Sequence of chain A:
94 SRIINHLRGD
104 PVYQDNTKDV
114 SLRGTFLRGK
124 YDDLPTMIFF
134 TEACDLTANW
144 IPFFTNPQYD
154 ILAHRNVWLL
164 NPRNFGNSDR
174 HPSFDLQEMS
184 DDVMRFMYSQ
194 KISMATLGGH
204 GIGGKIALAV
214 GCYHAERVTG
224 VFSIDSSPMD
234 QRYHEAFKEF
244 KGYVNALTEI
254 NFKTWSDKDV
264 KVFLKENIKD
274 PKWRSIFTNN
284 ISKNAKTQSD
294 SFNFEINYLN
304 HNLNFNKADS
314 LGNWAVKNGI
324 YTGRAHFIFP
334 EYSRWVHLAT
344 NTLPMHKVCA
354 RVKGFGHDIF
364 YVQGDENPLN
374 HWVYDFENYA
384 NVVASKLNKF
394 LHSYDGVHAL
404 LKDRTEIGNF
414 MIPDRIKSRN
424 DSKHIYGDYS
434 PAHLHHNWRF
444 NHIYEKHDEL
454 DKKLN

The following describes two proteins that form a bound complex.

Interface contacts:
Residue R354 in chain A interacts with residue Y46 in chain B (closest heavy-atom distance 3.8 Å).
Residue H157 in chain A is in contact with residue R30 in chain B (closest heavy-atom distance 3.4 Å).
Residue R354 in chain A is in contact with residue V44 in chain B (closest heavy-atom distance 3.8 Å).
Residue G399 in chain A contacts residue S38 in chain B (closest heavy-atom distance 3.0 Å).
Residue R354 in chain A is in contact with residue Y47 in chain B (closest heavy-atom distance 2.5 Å).
Residue K405 in chain A contacts residue R49 in chain B (closest heavy-atom distance 3.5 Å).
Residue R407 in chain A interacts with residue M37 in chain B (closest heavy-atom distance 3.2 Å).
Residue G326 in chain A contacts residue S40 in chain B (closest heavy-atom distance 3.0 Å).
Residue K356 in chain A interacts with residue R49 in chain B (closest heavy-atom distance 3.3 Å).
Residue H436 in chain A is in contact with residue S38 in chain B (closest heavy-atom distance 3.4 Å).
Residue L437 in chain A contacts residue V36 in chain B (closest heavy-atom distance 3.2 Å).
Residue R354 in chain A interacts with residue Q48 in chain B (closest heavy-atom distance 3.2 Å).
Residue R407 in chain A contacts residue V33 in chain B (closest heavy-atom distance 2.6 Å).
Residue D398 in chain A interacts with residue M37 in chain B (closest heavy-atom distance 3.5 Å).
Residue R354 in chain A interacts with residue P45 in chain B (closest heavy-atom distance 2.6 Å).
Residue K405 in chain A contacts residue K52 in chain B (closest heavy-atom distance 3.7 Å).
Residue H438 in chain A contacts residue R35 in chain B (closest heavy-atom distance 3.8 Å).
Residue R407 in chain A contacts residue V36 in chain B (closest heavy-atom distance 2.1 Å).
Residue R407 in chain A contacts residue D34 in chain B (closest heavy-atom distance 4.0 Å).
Residue Y124 in chain A is in contact with residue A28 in chain B (closest heavy-atom distance 3.0 Å).
Residue E219 in chain A is in contact with residue S40 in chain B (closest heavy-atom distance 3.5 Å).
Residue D125 in chain A interacts with residue A28 in chain B (closest heavy-atom distance 3.1 Å).
Residue T325 in chain A contacts residue V44 in chain B (closest heavy-atom distance 3.8 Å).
Residue Y124 in chain A contacts residue R30 in chain B (closest heavy-atom distance 3.7 Å).
Residue L403 in chain A interacts with residue Y47 in chain B (closest heavy-atom distance 3.6 Å).
Residue G399 in chain A contacts residue M37 in chain B (closest heavy-atom distance 3.5 Å).
Residue H439 in chain A interacts with residue R35 in chain B (closest heavy-atom distance 3.4 Å).
Residue H436 in chain A contacts residue V36 in chain B (closest heavy-atom distance 3.9 Å).
Residue T325 in chain A is in contact with residue S40 in chain B (closest heavy-atom distance 2.5 Å).
Residue L437 in chain A interacts with residue R35 in chain B (closest heavy-atom distance 4.0 Å).
Residue T325 in chain A interacts with residue T41 in chain B (closest heavy-atom distance 3.5 Å).
Residue T222 in chain A interacts with residue M37 in chain B (closest heavy-atom distance 4.0 Å).
Residue K356 in chain A interacts with residue Q48 in chain B (closest heavy-atom distance 3.5 Å).
Residue A353 in chain A contacts residue V44 in chain B (closest heavy-atom distance 4.0 Å).
Residue H438 in chain A interacts with residue M32 in chain B (closest heavy-atom distance 3.7 Å).
Residue D126 in chain A interacts with residue R35 in chain B (closest heavy-atom distance 2.3 Å).
Residue L403 in chain A contacts residue R49 in chain B (closest heavy-atom distance 3.2 Å).
Residue V221 in chain A contacts residue T39 in chain B (closest heavy-atom distance 3.4 Å).
Residue D126 in chain A is in contact with residue E29 in chain B (closest heavy-atom distance 3.2 Å).
Residue E409 in chain A is in contact with residue R49 in chain B (closest heavy-atom distance 2.8 Å).
Residue M197 in chain A interacts with residue T39 in chain B (closest heavy-atom distance 3.5 Å).
Residue E219 in chain A contacts residue T39 in chain B (closest heavy-atom distance 3.0 Å).
Residue R158 in chain A is in contact with residue M37 in chain B (closest heavy-atom distance 3.2 Å).
Residue E409 in chain A contacts residue A53 in chain B (closest heavy-atom distance 3.4 Å).
Residue A218 in chain A interacts with residue S40 in chain B (closest heavy-atom distance 3.4 Å).
Residue L403 in chain A interacts with residue P45 in chain B (closest heavy-atom distance 3.9 Å).
Residue F413 in chain A contacts residue A53 in chain B (closest heavy-atom distance 3.8 Å).
Residue E409 in chain A is in contact with residue K52 in chain B (closest heavy-atom distance 3.3 Å).
Residue E219 in chain A interacts with residue T41 in chain B (closest heavy-atom distance 3.2 Å).
Residue K356 in chain A is in contact with residue L50 in chain B (closest heavy-atom distance 4.0 Å).
Residue F413 in chain A interacts with residue R49 in chain B (closest heavy-atom distance 3.4 Å).
Residue L127 in chain A interacts with residue R30 in chain B (closest heavy-atom distance 3.7 Å).
Residue H436 in chain A interacts with residue M37 in chain B (closest heavy-atom distance 3.2 Å).
Residue A156 in chain A is in contact with residue R30 in chain B (closest heavy-atom distance 2.7 Å).
Residue A218 in chain A contacts residue T39 in chain B (closest heavy-atom distance 3.4 Å).
Residue T408 in chain A interacts with residue K52 in chain B (closest heavy-atom distance 3.8 Å).
Residue K405 in chain A interacts with residue F51 in chain B (closest heavy-atom distance 3.6 Å).
Residue L437 in chain A is in contact with residue M37 in chain B (closest heavy-atom distance 2.5 Å).
Residue M197 in chain A is in contact with residue M37 in chain B (closest heavy-atom distance 3.8 Å).
Residue T222 in chain A interacts with residue S38 in chain B (closest heavy-atom distance 4.0 Å).

Sequence of chain B:
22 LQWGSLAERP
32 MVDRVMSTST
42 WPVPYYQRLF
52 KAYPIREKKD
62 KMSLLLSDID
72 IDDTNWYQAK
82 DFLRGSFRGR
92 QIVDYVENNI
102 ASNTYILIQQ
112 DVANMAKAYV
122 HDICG